Interface contacts:
Residue D156 in the second protein is in contact with residue N97 in the first protein (closest heavy-atom distance 2.9 Å).
Residue I152 in the second protein contacts residue R141 in the first protein (closest heavy-atom distance 3.6 Å).
Residue Q77 in the second protein is in contact with residue M147 in the first protein (closest heavy-atom distance 3.3 Å).
Residue D169 in the second protein is in contact with residue N149 in the first protein (closest heavy-atom distance 3.2 Å).
Residue I154 in the second protein is in contact with residue N97 in the first protein (closest heavy-atom distance 3.7 Å).
Residue Y158 in the second protein interacts with residue N97 in the first protein (closest heavy-atom distance 4.1 Å).
Residue I154 in the second protein contacts residue L104 in the first protein (closest heavy-atom distance 3.9 Å).
Residue I152 in the second protein is in contact with residue P139 in the first protein (closest heavy-atom distance 3.7 Å).
Residue F162 in the second protein contacts residue A90 in the first protein (closest heavy-atom distance 4.0 Å).
Residue P172 in the second protein is in contact with residue Y146 in the first protein (closest heavy-atom distance 3.6 Å).
Residue K252 in the second protein is in contact with residue M19 in the first protein (closest heavy-atom distance 3.3 Å).
Residue I152 in the second protein is in contact with residue H101 in the first protein (closest heavy-atom distance 4.1 Å).
Residue L78 in the second protein is in contact with residue R143 in the first protein (closest heavy-atom distance 4.1 Å).
Residue E34 in the second protein is in contact with residue Y158 in the first protein (closest heavy-atom distance 4.1 Å).
Residue F162 in the second protein contacts residue K83 in the first protein (closest heavy-atom distance 3.3 Å).
Residue F151 in the second protein is in contact with residue R105 in the first protein (closest heavy-atom distance 3.9 Å).
Residue Y159 in the second protein is in contact with residue P91 in the first protein (closest heavy-atom distance 3.4 Å).
Residue E79 in the second protein contacts residue Y148 in the first protein (closest heavy-atom distance 4.0 Å).
Residue L75 in the second protein contacts residue Y158 in the first protein (closest heavy-atom distance 3.4 Å).
Residue I166 in the second protein interacts with residue N149 in the first protein (closest heavy-atom distance 3.5 Å).
Residue N164 in the second protein contacts residue N149 in the first protein (closest heavy-atom distance 2.6 Å).
Residue Y158 in the second protein is in contact with residue M93 in the first protein (closest heavy-atom distance 3.7 Å).
Residue Y155 in the second protein interacts with residue W137 in the first protein (closest heavy-atom distance 3.9 Å).
Residue L149 in the second protein is in contact with residue R107 in the first protein (closest heavy-atom distance 4.5 Å).
Residue L80 in the second protein interacts with residue Y146 in the first protein (closest heavy-atom distance 3.7 Å).
Residue D157 in the second protein contacts residue Q94 in the first protein (closest heavy-atom distance 2.8 Å).
Residue K252 in the second protein contacts residue D18 in the first protein (closest heavy-atom distance 3.9 Å).
Residue I152 in the second protein is in contact with residue F140 in the first protein (closest heavy-atom distance 3.5 Å).
Residue Y155 in the second protein interacts with residue Q94 in the first protein (closest heavy-atom distance 3.7 Å).
Residue F151 in the second protein is in contact with residue L104 in the first protein (closest heavy-atom distance 3.6 Å).
Residue Y155 in the second protein contacts residue N97 in the first protein (closest heavy-atom distance 3.2 Å).
Residue K252 in the second protein contacts residue R16 in the first protein (closest heavy-atom distance 4.1 Å).
Residue Q77 in the second protein contacts residue R143 in the first protein (closest heavy-atom distance 3.6 Å).
Residue N163 in the second protein is in contact with residue K83 in the first protein (closest heavy-atom distance 3.5 Å).
Residue Y158 in the second protein interacts with residue A90 in the first protein (closest heavy-atom distance 4.3 Å).
Residue E140 in the second protein interacts with residue H142 in the first protein (closest heavy-atom distance 3.1 Å).
Residue F151 in the second protein is in contact with residue N108 in the first protein (closest heavy-atom distance 3.1 Å).
Residue Y155 in the second protein interacts with residue H101 in the first protein (closest heavy-atom distance 4.0 Å).
Residue Y158 in the second protein is in contact with residue Q94 in the first protein (closest heavy-atom distance 2.8 Å).
Residue L149 in the second protein contacts residue L111 in the first protein (closest heavy-atom distance 4.4 Å).
Residue F81 in the second protein is in contact with residue Y146 in the first protein (closest heavy-atom distance 4.0 Å).
Residue Y155 in the second protein interacts with residue D98 in the first protein (closest heavy-atom distance 3.2 Å).
Residue L78 in the second protein contacts residue M147 in the first protein (closest heavy-atom distance 4.3 Å).
Residue Y255 in the second protein is in contact with residue M19 in the first protein (closest heavy-atom distance 3.4 Å).
Residue Y159 in the second protein is in contact with residue Q94 in the first protein (closest heavy-atom distance 3.9 Å).
Residue F162 in the second protein contacts residue Q86 in the first protein (closest heavy-atom distance 3.6 Å).
Residue L149 in the second protein contacts residue N108 in the first protein (closest heavy-atom distance 3.8 Å).
Residue D169 in the second protein contacts residue Y146 in the first protein (closest heavy-atom distance 2.3 Å).
Residue F151 in the second protein contacts residue H101 in the first protein (closest heavy-atom distance 3.4 Å).
Residue Y76 in the second protein interacts with residue R143 in the first protein (closest heavy-atom distance 2.7 Å).
Residue E79 in the second protein interacts with residue M147 in the first protein (closest heavy-atom distance 3.2 Å).
Residue L80 in the second protein contacts residue M147 in the first protein (closest heavy-atom distance 3.6 Å).
Residue D156 in the second protein is in contact with residue Q94 in the first protein (closest heavy-atom distance 3.4 Å).
Residue K253 in the second protein is in contact with residue R16 in the first protein (closest heavy-atom distance 3.2 Å).
Residue D169 in the second protein interacts with residue M147 in the first protein (closest heavy-atom distance 3.4 Å).
Residue L78 in the second protein interacts with residue Y146 in the first protein (closest heavy-atom distance 4.1 Å).
Residue E148 in the second protein contacts residue R107 in the first protein (closest heavy-atom distance 3.1 Å).
Residue D169 in the second protein contacts residue Y148 in the first protein (closest heavy-atom distance 3.0 Å).
Residue F162 in the second protein contacts residue R87 in the first protein (closest heavy-atom distance 3.6 Å).
Residue L149 in the second protein is in contact with residue Y112 in the first protein (closest heavy-atom distance 3.8 Å).

These two protein chains interact to form a complex.

Sequence of the first protein:
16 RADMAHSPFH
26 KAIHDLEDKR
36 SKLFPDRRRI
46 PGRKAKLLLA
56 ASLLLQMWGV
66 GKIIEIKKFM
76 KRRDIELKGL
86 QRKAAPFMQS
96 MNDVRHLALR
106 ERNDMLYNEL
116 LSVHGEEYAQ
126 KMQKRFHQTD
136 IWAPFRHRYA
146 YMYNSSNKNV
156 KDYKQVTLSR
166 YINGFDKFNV

Sequence of the second protein:
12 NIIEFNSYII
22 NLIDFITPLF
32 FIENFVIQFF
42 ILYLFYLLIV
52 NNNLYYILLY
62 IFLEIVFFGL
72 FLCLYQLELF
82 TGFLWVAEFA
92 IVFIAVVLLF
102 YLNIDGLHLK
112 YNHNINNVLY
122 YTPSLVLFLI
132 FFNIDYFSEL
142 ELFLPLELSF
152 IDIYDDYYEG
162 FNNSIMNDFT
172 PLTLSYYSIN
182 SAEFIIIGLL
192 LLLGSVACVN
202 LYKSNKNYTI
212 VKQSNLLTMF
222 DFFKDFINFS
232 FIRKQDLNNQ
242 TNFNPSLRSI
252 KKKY